These two protein chains interact to form a complex.

Interface contacts:
Residue A122 in protein 2 is in contact with residue W28 in protein 1 (closest heavy-atom distance 4.4 Å).
Residue V118 in protein 2 interacts with residue H26 in protein 1 (closest heavy-atom distance 4.1 Å).
Residue V127 in protein 2 is in contact with residue I75 in protein 1 (closest heavy-atom distance 4.7 Å).
Residue G121 in protein 2 interacts with residue A77 in protein 1 (closest heavy-atom distance 3.6 Å).
Residue V118 in protein 2 contacts residue A77 in protein 1 (closest heavy-atom distance 5.0 Å).
Residue V127 in protein 2 is in contact with residue A77 in protein 1 (closest heavy-atom distance 4.5 Å).
Residue T119 in protein 2 contacts residue A77 in protein 1 (closest heavy-atom distance 4.7 Å).
Residue T119 in protein 2 contacts residue W28 in protein 1 (closest heavy-atom distance 4.8 Å).
Residue L120 in protein 2 is in contact with residue A77 in protein 1 (closest heavy-atom distance 3.8 Å).
Residue L120 in protein 2 is in contact with residue Q70 in protein 1 (closest heavy-atom distance 4.7 Å).
Residue T119 in protein 2 contacts residue W67 in protein 1 (closest heavy-atom distance 3.4 Å).
Residue V118 in protein 2 contacts residue W28 in protein 1 (closest heavy-atom distance 3.3 Å).

Sequence of protein 2:
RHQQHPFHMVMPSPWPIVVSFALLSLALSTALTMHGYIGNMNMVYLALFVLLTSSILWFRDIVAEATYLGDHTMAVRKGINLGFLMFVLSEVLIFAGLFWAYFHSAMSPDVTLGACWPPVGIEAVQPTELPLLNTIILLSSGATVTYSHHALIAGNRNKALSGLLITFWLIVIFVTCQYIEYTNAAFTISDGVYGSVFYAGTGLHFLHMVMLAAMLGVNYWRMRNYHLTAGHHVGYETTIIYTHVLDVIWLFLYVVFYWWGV

Sequence of protein 1:
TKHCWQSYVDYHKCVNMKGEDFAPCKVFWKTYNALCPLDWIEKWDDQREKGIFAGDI